Sequence of chain B:
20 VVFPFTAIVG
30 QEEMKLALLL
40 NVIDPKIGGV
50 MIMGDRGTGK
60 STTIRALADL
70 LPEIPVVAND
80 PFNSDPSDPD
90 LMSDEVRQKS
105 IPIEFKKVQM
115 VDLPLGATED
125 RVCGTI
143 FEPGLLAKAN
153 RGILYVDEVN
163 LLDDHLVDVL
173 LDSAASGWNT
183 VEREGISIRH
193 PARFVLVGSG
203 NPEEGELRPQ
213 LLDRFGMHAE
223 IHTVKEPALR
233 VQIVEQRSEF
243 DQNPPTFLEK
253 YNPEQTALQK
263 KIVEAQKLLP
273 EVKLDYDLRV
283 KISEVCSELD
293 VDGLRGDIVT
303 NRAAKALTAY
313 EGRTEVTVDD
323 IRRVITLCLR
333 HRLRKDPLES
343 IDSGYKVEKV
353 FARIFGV

These two protein chains interact to form a complex.

Sequence of chain A:
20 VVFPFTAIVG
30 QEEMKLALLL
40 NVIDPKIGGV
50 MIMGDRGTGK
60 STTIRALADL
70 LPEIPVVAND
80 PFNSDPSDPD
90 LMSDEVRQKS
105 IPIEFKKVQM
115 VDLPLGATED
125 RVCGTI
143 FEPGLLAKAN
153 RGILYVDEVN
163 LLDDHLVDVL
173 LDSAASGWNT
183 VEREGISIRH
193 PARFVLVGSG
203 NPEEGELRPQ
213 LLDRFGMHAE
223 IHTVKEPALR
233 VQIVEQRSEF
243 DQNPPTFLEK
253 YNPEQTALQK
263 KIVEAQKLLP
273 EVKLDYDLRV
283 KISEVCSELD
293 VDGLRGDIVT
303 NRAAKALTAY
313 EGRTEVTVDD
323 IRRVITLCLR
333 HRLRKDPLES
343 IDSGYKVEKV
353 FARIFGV

Interface contacts:
Residue L296 in chain B interacts with residue V236 in chain A (closest heavy-atom distance 4.4 Å).
Residue D215 in chain B is in contact with residue R55 in chain A (closest heavy-atom distance 2.8 Å).
Residue R304 in chain B contacts residue D243 in chain A (closest heavy-atom distance 3.5 Å).
Residue R297 in chain B contacts residue G56 in chain A (closest heavy-atom distance 3.9 Å).
Residue E184 in chain B contacts residue A121 in chain A (closest heavy-atom distance 4.3 Å).
Residue R210 in chain B interacts with residue L163 in chain A (closest heavy-atom distance 4.5 Å).
Residue E184 in chain B contacts residue L147 in chain A (closest heavy-atom distance 4.5 Å).
Residue D299 in chain B is in contact with residue V236 in chain A (closest heavy-atom distance 4.2 Å).
Residue E186 in chain B is in contact with residue T122 in chain A (closest heavy-atom distance 3.5 Å).
Residue Y278 in chain B is in contact with residue V233 in chain A (closest heavy-atom distance 3.9 Å).
Residue E184 in chain B interacts with residue R125 in chain A (closest heavy-atom distance 3.4 Å).
Residue R281 in chain B is in contact with residue E237 in chain A (closest heavy-atom distance 4.2 Å).
Residue L173 in chain B interacts with residue E160 in chain A (closest heavy-atom distance 4.5 Å).
Residue D294 in chain B is in contact with residue R55 in chain A (closest heavy-atom distance 4.2 Å).
Residue D294 in chain B contacts residue T225 in chain A (closest heavy-atom distance 4.2 Å).
Residue Q212 in chain B interacts with residue N203 in chain A (closest heavy-atom distance 2.4 Å).
Residue S285 in chain B interacts with residue V233 in chain A (closest heavy-atom distance 3.9 Å).
Residue Q212 in chain B contacts residue E206 in chain A (closest heavy-atom distance 3.3 Å).
Residue R210 in chain B contacts residue E206 in chain A (closest heavy-atom distance 3.9 Å).
Residue Q212 in chain B contacts residue E160 in chain A (closest heavy-atom distance 3.3 Å).
Residue G187 in chain B is in contact with residue R125 in chain A (closest heavy-atom distance 2.9 Å).
Residue G187 in chain B is in contact with residue E144 in chain A (closest heavy-atom distance 4.1 Å).
Residue G295 in chain B contacts residue T225 in chain A (closest heavy-atom distance 3.6 Å).
Residue K45 in chain B contacts residue D243 in chain A (closest heavy-atom distance 2.8 Å).
Residue S289 in chain B interacts with residue K227 in chain A (closest heavy-atom distance 4.3 Å).
Residue L296 in chain B is in contact with residue R55 in chain A (closest heavy-atom distance 4.4 Å).
Residue R336 in chain B interacts with residue E205 in chain A (closest heavy-atom distance 4.6 Å).
Residue D294 in chain B interacts with residue D54 in chain A (closest heavy-atom distance 3.5 Å).
Residue V282 in chain B is in contact with residue V233 in chain A (closest heavy-atom distance 4.0 Å).
Residue S285 in chain B contacts residue P229 in chain A (closest heavy-atom distance 4.3 Å).
Residue E286 in chain B interacts with residue P229 in chain A (closest heavy-atom distance 4.4 Å).
Residue E186 in chain B interacts with residue R125 in chain A (closest heavy-atom distance 4.5 Å).
Residue G295 in chain B interacts with residue R55 in chain A (closest heavy-atom distance 3.2 Å).
Residue D292 in chain B interacts with residue K227 in chain A (closest heavy-atom distance 4.5 Å).
Residue R297 in chain B interacts with residue R55 in chain A (closest heavy-atom distance 4.3 Å).
Residue P211 in chain B is in contact with residue R55 in chain A (closest heavy-atom distance 3.3 Å).
Residue R185 in chain B contacts residue G120 in chain A (closest heavy-atom distance 4.5 Å).
Residue N303 in chain B is in contact with residue V236 in chain A (closest heavy-atom distance 4.0 Å).
Residue G295 in chain B is in contact with residue T57 in chain A (closest heavy-atom distance 4.5 Å).
Residue S289 in chain B interacts with residue R232 in chain A (closest heavy-atom distance 4.4 Å).
Residue S285 in chain B interacts with residue R232 in chain A (closest heavy-atom distance 4.0 Å).
Residue E186 in chain B contacts residue D124 in chain A (closest heavy-atom distance 3.2 Å).
Residue T182 in chain B is in contact with residue P118 in chain A (closest heavy-atom distance 3.8 Å).
Residue C288 in chain B is in contact with residue R232 in chain A (closest heavy-atom distance 3.8 Å).
Residue D174 in chain B interacts with residue D159 in chain A (closest heavy-atom distance 2.9 Å).
Residue I300 in chain B contacts residue R239 in chain A (closest heavy-atom distance 3.7 Å).
Residue Q212 in chain B is in contact with residue R55 in chain A (closest heavy-atom distance 3.8 Å).
Residue R281 in chain B is in contact with residue V233 in chain A (closest heavy-atom distance 3.7 Å).
Residue D299 in chain B is in contact with residue R232 in chain A (closest heavy-atom distance 3.2 Å).
Residue S189 in chain B interacts with residue R125 in chain A (closest heavy-atom distance 3.6 Å).
Residue R336 in chain B contacts residue R55 in chain A (closest heavy-atom distance 2.9 Å).
Residue I300 in chain B interacts with residue V236 in chain A (closest heavy-atom distance 4.5 Å).
Residue M91 in chain B is in contact with residue V20 in chain A (closest heavy-atom distance 3.7 Å).
Residue E184 in chain B interacts with residue T122 in chain A (closest heavy-atom distance 4.2 Å).
Residue D170 in chain B interacts with residue L119 in chain A (closest heavy-atom distance 3.7 Å).
Residue L296 in chain B contacts residue I235 in chain A (closest heavy-atom distance 3.7 Å).
Residue L296 in chain B contacts residue R232 in chain A (closest heavy-atom distance 3.4 Å).
Residue G295 in chain B is in contact with residue R232 in chain A (closest heavy-atom distance 2.8 Å).
Residue E184 in chain B is in contact with residue P118 in chain A (closest heavy-atom distance 3.9 Å).
Residue R185 in chain B contacts residue T122 in chain A (closest heavy-atom distance 3.5 Å).